The following describes two proteins that form a bound complex.

Sequence of chain B:
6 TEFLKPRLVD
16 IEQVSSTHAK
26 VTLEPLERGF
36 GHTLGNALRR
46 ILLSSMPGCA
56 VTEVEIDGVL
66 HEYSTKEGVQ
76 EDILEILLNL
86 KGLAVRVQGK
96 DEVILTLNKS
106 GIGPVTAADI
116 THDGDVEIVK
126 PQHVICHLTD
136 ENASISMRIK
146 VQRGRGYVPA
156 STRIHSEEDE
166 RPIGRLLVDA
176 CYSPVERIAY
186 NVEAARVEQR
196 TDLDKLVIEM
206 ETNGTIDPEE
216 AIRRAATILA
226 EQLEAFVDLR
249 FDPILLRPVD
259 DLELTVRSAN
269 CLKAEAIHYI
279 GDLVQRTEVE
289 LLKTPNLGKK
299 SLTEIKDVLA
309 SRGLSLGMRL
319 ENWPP

Residue-level contacts at the interface:
Residue R265 in chain B interacts with residue A22 in chain A (closest heavy-atom distance 4.7 Å).
Residue G296 in chain B is in contact with residue G50 in chain A (closest heavy-atom distance 4.3 Å).
Residue L300 in chain B contacts residue H48 in chain A (closest heavy-atom distance 4.6 Å).
Residue K297 in chain B contacts residue R47 in chain A (closest heavy-atom distance 3.0 Å).
Residue T301 in chain B interacts with residue H48 in chain A (closest heavy-atom distance 3.9 Å).
Residue K298 in chain B interacts with residue W31 in chain A (closest heavy-atom distance 4.7 Å).
Residue K297 in chain B interacts with residue G50 in chain A (closest heavy-atom distance 3.8 Å).
Residue K297 in chain B contacts residue H48 in chain A (closest heavy-atom distance 2.6 Å).
Residue K298 in chain B contacts residue G50 in chain A (closest heavy-atom distance 4.9 Å).
Residue K297 in chain B is in contact with residue A49 in chain A (closest heavy-atom distance 4.3 Å).
Residue K298 in chain B is in contact with residue H48 in chain A (closest heavy-atom distance 3.3 Å).

Sequence of chain A:
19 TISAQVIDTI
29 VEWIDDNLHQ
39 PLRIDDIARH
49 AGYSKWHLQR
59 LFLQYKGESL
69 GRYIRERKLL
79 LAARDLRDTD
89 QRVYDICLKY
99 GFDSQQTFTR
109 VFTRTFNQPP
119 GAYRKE